The following describes two proteins that form a bound complex.

Sequence of protein 1:
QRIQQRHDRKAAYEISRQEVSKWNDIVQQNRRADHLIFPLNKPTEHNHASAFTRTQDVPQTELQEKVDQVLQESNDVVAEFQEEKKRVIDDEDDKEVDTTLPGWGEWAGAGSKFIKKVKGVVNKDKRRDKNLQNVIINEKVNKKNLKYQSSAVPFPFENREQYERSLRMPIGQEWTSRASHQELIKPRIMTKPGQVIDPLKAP

Residue-level contacts at the interface:
Residue W794 in protein 1 is in contact with residue Q127 in protein 2 (closest heavy-atom distance 3.4 Å).
Residue G796 in protein 1 contacts residue L126 in protein 2 (closest heavy-atom distance 4.7 Å).
Residue E793 in protein 1 is in contact with residue V128 in protein 2 (closest heavy-atom distance 4.0 Å).
Residue A795 in protein 1 is in contact with residue R129 in protein 2 (closest heavy-atom distance 4.9 Å).
Residue A795 in protein 1 contacts residue V121 in protein 2 (closest heavy-atom distance 4.4 Å).
Residue W794 in protein 1 contacts residue R129 in protein 2 (closest heavy-atom distance 3.0 Å).
Residue G790 in protein 1 is in contact with residue M130 in protein 2 (closest heavy-atom distance 4.1 Å).
Residue G790 in protein 1 is in contact with residue R129 in protein 2 (closest heavy-atom distance 4.4 Å).
Residue G798 in protein 1 is in contact with residue Q127 in protein 2 (closest heavy-atom distance 3.3 Å).
Residue G798 in protein 1 interacts with residue N142 in protein 2 (closest heavy-atom distance 3.4 Å).
Residue W791 in protein 1 is in contact with residue L132 in protein 2 (closest heavy-atom distance 3.7 Å).
Residue L788 in protein 1 is in contact with residue W113 in protein 2 (closest heavy-atom distance 4.2 Å).
Residue W794 in protein 1 interacts with residue L139 in protein 2 (closest heavy-atom distance 4.5 Å).
Residue W794 in protein 1 is in contact with residue E138 in protein 2 (closest heavy-atom distance 3.4 Å).
Residue A797 in protein 1 interacts with residue K125 in protein 2 (closest heavy-atom distance 4.7 Å).
Residue L788 in protein 1 is in contact with residue R110 in protein 2 (closest heavy-atom distance 4.3 Å).
Residue E793 in protein 1 interacts with residue R129 in protein 2 (closest heavy-atom distance 3.5 Å).
Residue P789 in protein 1 interacts with residue Y117 in protein 2 (closest heavy-atom distance 3.6 Å).
Residue G796 in protein 1 interacts with residue V128 in protein 2 (closest heavy-atom distance 4.3 Å).
Residue G792 in protein 1 interacts with residue R129 in protein 2 (closest heavy-atom distance 4.5 Å).
Residue G796 in protein 1 interacts with residue Q127 in protein 2 (closest heavy-atom distance 3.7 Å).
Residue W791 in protein 1 is in contact with residue M106 in protein 2 (closest heavy-atom distance 3.8 Å).
Residue A797 in protein 1 interacts with residue Q127 in protein 2 (closest heavy-atom distance 4.0 Å).
Residue W791 in protein 1 is in contact with residue M130 in protein 2 (closest heavy-atom distance 3.0 Å).
Residue A797 in protein 1 interacts with residue V121 in protein 2 (closest heavy-atom distance 3.4 Å).
Residue W791 in protein 1 contacts residue L109 in protein 2 (closest heavy-atom distance 4.8 Å).
Residue L788 in protein 1 is in contact with residue T114 in protein 2 (closest heavy-atom distance 4.4 Å).
Residue G790 in protein 1 contacts residue V128 in protein 2 (closest heavy-atom distance 4.7 Å).
Residue A795 in protein 1 interacts with residue Q127 in protein 2 (closest heavy-atom distance 4.5 Å).
Residue W791 in protein 1 contacts residue R110 in protein 2 (closest heavy-atom distance 3.6 Å).
Residue A795 in protein 1 is in contact with residue L126 in protein 2 (closest heavy-atom distance 4.9 Å).
Residue G796 in protein 1 contacts residue V121 in protein 2 (closest heavy-atom distance 3.6 Å).
Residue A795 in protein 1 contacts residue V128 in protein 2 (closest heavy-atom distance 3.0 Å).
Residue G798 in protein 1 contacts residue F145 in protein 2 (closest heavy-atom distance 4.2 Å).
Residue P789 in protein 1 is in contact with residue W113 in protein 2 (closest heavy-atom distance 2.4 Å).
Residue S799 in protein 1 is in contact with residue Q127 in protein 2 (closest heavy-atom distance 3.1 Å).
Residue G790 in protein 1 contacts residue W113 in protein 2 (closest heavy-atom distance 3.8 Å).
Residue W791 in protein 1 contacts residue W113 in protein 2 (closest heavy-atom distance 4.2 Å).
Residue A797 in protein 1 is in contact with residue F145 in protein 2 (closest heavy-atom distance 3.5 Å).
Residue W794 in protein 1 is in contact with residue R140 in protein 2 (closest heavy-atom distance 3.2 Å).
Residue W794 in protein 1 contacts residue V128 in protein 2 (closest heavy-atom distance 3.7 Å).
Residue G792 in protein 1 interacts with residue M130 in protein 2 (closest heavy-atom distance 4.9 Å).

Sequence of protein 2:
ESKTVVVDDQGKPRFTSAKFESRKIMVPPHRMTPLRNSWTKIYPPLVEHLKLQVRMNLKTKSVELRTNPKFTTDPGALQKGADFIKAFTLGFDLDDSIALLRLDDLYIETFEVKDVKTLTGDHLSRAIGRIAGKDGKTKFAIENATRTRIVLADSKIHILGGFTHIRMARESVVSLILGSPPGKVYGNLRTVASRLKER